Sequence of chain B:
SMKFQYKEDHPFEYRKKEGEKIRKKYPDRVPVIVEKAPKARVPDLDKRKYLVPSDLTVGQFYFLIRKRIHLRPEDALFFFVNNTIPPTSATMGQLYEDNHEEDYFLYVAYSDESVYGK

Interface contacts:
Residue K52 in chain B is in contact with residue T6 in chain A (closest heavy-atom distance 3.4 Å).
Residue L56 in chain B contacts residue I8 in chain A (closest heavy-atom distance 3.1 Å).
Residue L56 in chain B interacts with residue L7 in chain A (closest heavy-atom distance 3.4 Å).
Residue R34 in chain B contacts residue L7 in chain A (closest heavy-atom distance 3.7 Å).
Residue P36 in chain B interacts with residue F5 in chain A (closest heavy-atom distance 3.8 Å).
Residue L56 in chain B is in contact with residue A2 in chain A (closest heavy-atom distance 4.5 Å).
Residue L69 in chain B interacts with residue I8 in chain A (closest heavy-atom distance 3.8 Å).
Residue P58 in chain B interacts with residue I8 in chain A (closest heavy-atom distance 3.1 Å).
Residue R73 in chain B interacts with residue I8 in chain A (closest heavy-atom distance 3.6 Å).
Residue I27 in chain B interacts with residue A2 in chain A (closest heavy-atom distance 3.8 Å).
Residue K54 in chain B contacts residue T6 in chain A (closest heavy-atom distance 2.9 Å).
Residue L56 in chain B interacts with residue F5 in chain A (closest heavy-atom distance 4.2 Å).
Residue I70 in chain B is in contact with residue I8 in chain A (closest heavy-atom distance 3.8 Å).
Residue L56 in chain B interacts with residue T6 in chain A (closest heavy-atom distance 2.9 Å).
Residue Y31 in chain B is in contact with residue A2 in chain A (closest heavy-atom distance 3.8 Å).
Residue P58 in chain B is in contact with residue E10 in chain A (closest heavy-atom distance 3.9 Å).
Residue K54 in chain B contacts residue S4 in chain A (closest heavy-atom distance 2.5 Å).
Residue F110 in chain B is in contact with residue F5 in chain A (closest heavy-atom distance 3.8 Å).
Residue L61 in chain B is in contact with residue G9 in chain A (closest heavy-atom distance 3.5 Å).
Residue E23 in chain B interacts with residue F5 in chain A (closest heavy-atom distance 3.9 Å).
Residue Y55 in chain B interacts with residue T6 in chain A (closest heavy-atom distance 3.2 Å).
Residue L69 in chain B contacts residue G9 in chain A (closest heavy-atom distance 3.4 Å).
Residue F66 in chain B contacts residue I8 in chain A (closest heavy-atom distance 3.8 Å).
Residue R73 in chain B contacts residue T6 in chain A (closest heavy-atom distance 3.9 Å).
Residue P58 in chain B is in contact with residue G9 in chain A (closest heavy-atom distance 3.8 Å).
Residue E23 in chain B contacts residue S4 in chain A (closest heavy-atom distance 3.7 Å).
Residue V57 in chain B is in contact with residue I8 in chain A (closest heavy-atom distance 3.7 Å).
Residue K54 in chain B is in contact with residue F5 in chain A (closest heavy-atom distance 3.5 Å).
Residue L61 in chain B contacts residue I8 in chain A (closest heavy-atom distance 4.6 Å).
Residue Y55 in chain B interacts with residue I8 in chain A (closest heavy-atom distance 3.6 Å).
Residue R34 in chain B interacts with residue E10 in chain A (closest heavy-atom distance 2.9 Å).
Residue I27 in chain B contacts residue F5 in chain A (closest heavy-atom distance 3.8 Å).
Residue Y55 in chain B contacts residue F5 in chain A (closest heavy-atom distance 3.7 Å).

This data describes a binding interaction between two proteins.

Sequence of chain A:
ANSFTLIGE